The following describes two proteins that form a bound complex.

Interface contacts:
Residue T36 in the second protein contacts residue F45 in the first protein (closest heavy-atom distance 4.1 Å).
Residue I32 in the second protein is in contact with residue F45 in the first protein (closest heavy-atom distance 4.2 Å).
Residue I32 in the second protein interacts with residue L41 in the first protein (closest heavy-atom distance 4.8 Å).
Residue T36 in the second protein is in contact with residue K44 in the first protein (closest heavy-atom distance 4.9 Å).
Residue I39 in the second protein is in contact with residue K48 in the first protein (closest heavy-atom distance 4.3 Å).
Residue A35 in the second protein contacts residue F45 in the first protein (closest heavy-atom distance 4.4 Å).
Residue I32 in the second protein contacts residue K44 in the first protein (closest heavy-atom distance 5.0 Å).
Residue K43 in the second protein interacts with residue S50 in the first protein (closest heavy-atom distance 4.2 Å).
Residue K43 in the second protein is in contact with residue K48 in the first protein (closest heavy-atom distance 3.1 Å).

Sequence of the first protein:
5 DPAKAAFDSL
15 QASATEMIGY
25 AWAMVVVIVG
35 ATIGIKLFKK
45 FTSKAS

Sequence of the second protein:
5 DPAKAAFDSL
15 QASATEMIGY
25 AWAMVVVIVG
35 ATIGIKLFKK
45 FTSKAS